Sequence of the second protein:
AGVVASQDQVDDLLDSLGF

These two protein chains interact to form a complex.

Sequence of the first protein:
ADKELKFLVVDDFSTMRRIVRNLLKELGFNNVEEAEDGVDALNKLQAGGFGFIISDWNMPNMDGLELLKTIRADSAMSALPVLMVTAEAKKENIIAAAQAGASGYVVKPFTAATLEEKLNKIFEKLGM

Residue-level contacts at the interface:
Residue A89 in the first protein interacts with residue V3 in the second protein (closest heavy-atom distance 3.7 Å).
Residue I94 in the first protein interacts with residue L13 in the second protein (closest heavy-atom distance 4.1 Å).
Residue K90 in the first protein contacts residue V3 in the second protein (closest heavy-atom distance 4.5 Å).
Residue I95 in the first protein interacts with residue L13 in the second protein (closest heavy-atom distance 3.8 Å).
Residue T114 in the first protein is in contact with residue Q7 in the second protein (closest heavy-atom distance 3.7 Å).
Residue K118 in the first protein contacts residue D11 in the second protein (closest heavy-atom distance 2.6 Å).
Residue K91 in the first protein is in contact with residue G2 in the second protein (closest heavy-atom distance 3.3 Å).
Residue A89 in the first protein is in contact with residue G2 in the second protein (closest heavy-atom distance 4.3 Å).
Residue V107 in the first protein interacts with residue V10 in the second protein (closest heavy-atom distance 3.5 Å).
Residue K91 in the first protein interacts with residue V3 in the second protein (closest heavy-atom distance 4.4 Å).
Residue E92 in the first protein interacts with residue G2 in the second protein (closest heavy-atom distance 4.6 Å).
Residue Y105 in the first protein contacts residue V10 in the second protein (closest heavy-atom distance 3.8 Å).
Residue V107 in the first protein interacts with residue S6 in the second protein (closest heavy-atom distance 3.8 Å).
Residue V107 in the first protein is in contact with residue Q7 in the second protein (closest heavy-atom distance 3.0 Å).
Residue Q99 in the first protein is in contact with residue F19 in the second protein (closest heavy-atom distance 4.2 Å).
Residue K118 in the first protein contacts residue Q7 in the second protein (closest heavy-atom distance 3.6 Å).
Residue K90 in the first protein interacts with residue G2 in the second protein (closest heavy-atom distance 3.7 Å).
Residue V106 in the first protein is in contact with residue Q7 in the second protein (closest heavy-atom distance 3.4 Å).
Residue A98 in the first protein is in contact with residue L14 in the second protein (closest heavy-atom distance 3.6 Å).
Residue K91 in the first protein is in contact with residue A1 in the second protein (closest heavy-atom distance 2.4 Å).
Residue K90 in the first protein is in contact with residue V4 in the second protein (closest heavy-atom distance 4.9 Å).
Residue Y105 in the first protein contacts residue D11 in the second protein (closest heavy-atom distance 4.6 Å).
Residue I94 in the first protein is in contact with residue V4 in the second protein (closest heavy-atom distance 3.7 Å).
Residue I94 in the first protein is in contact with residue L14 in the second protein (closest heavy-atom distance 3.8 Å).
Residue Y105 in the first protein is in contact with residue Q7 in the second protein (closest heavy-atom distance 3.0 Å).
Residue I95 in the first protein is in contact with residue L17 in the second protein (closest heavy-atom distance 2.6 Å).
Residue K91 in the first protein is in contact with residue V4 in the second protein (closest heavy-atom distance 3.7 Å).
Residue I94 in the first protein interacts with residue V10 in the second protein (closest heavy-atom distance 4.0 Å).
Residue A89 in the first protein contacts residue V4 in the second protein (closest heavy-atom distance 2.9 Å).
Residue Y105 in the first protein contacts residue L14 in the second protein (closest heavy-atom distance 3.9 Å).
Residue A98 in the first protein interacts with residue F19 in the second protein (closest heavy-atom distance 3.6 Å).
Residue E117 in the first protein is in contact with residue D11 in the second protein (closest heavy-atom distance 4.4 Å).
Residue K91 in the first protein interacts with residue L13 in the second protein (closest heavy-atom distance 3.6 Å).